These two protein chains interact to form a complex.

Contacts between the two chains:
Residue L86 in chain B is in contact with residue F10 in chain A (closest heavy-atom distance 3.8 Å).
Residue Q87 in chain B contacts residue F124 in chain A (closest heavy-atom distance 4.9 Å).
Residue W83 in chain B interacts with residue P9 in chain A (closest heavy-atom distance 4.0 Å).
Residue A85 in chain B interacts with residue M37 in chain A (closest heavy-atom distance 3.6 Å).
Residue E88 in chain B is in contact with residue F124 in chain A (closest heavy-atom distance 3.9 Å).
Residue W83 in chain B interacts with residue M37 in chain A (closest heavy-atom distance 4.4 Å).
Residue A90 in chain B contacts residue F124 in chain A (closest heavy-atom distance 3.7 Å).
Residue T89 in chain B is in contact with residue F124 in chain A (closest heavy-atom distance 4.1 Å).
Residue W83 in chain B is in contact with residue F10 in chain A (closest heavy-atom distance 4.1 Å).
Residue W83 in chain B contacts residue V36 in chain A (closest heavy-atom distance 3.6 Å).

Sequence of chain A:
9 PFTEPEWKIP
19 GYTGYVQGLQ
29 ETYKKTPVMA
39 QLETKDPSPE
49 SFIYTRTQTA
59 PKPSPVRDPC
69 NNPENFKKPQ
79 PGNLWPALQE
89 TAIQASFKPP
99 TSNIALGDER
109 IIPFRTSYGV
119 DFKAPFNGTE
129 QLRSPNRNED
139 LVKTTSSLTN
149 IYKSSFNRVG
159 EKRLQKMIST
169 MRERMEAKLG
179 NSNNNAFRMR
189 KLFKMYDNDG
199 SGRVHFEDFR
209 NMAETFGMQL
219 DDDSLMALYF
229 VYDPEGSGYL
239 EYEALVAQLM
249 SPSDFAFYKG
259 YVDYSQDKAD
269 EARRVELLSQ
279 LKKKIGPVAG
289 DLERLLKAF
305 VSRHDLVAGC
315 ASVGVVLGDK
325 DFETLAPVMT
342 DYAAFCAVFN

Sequence of chain B:
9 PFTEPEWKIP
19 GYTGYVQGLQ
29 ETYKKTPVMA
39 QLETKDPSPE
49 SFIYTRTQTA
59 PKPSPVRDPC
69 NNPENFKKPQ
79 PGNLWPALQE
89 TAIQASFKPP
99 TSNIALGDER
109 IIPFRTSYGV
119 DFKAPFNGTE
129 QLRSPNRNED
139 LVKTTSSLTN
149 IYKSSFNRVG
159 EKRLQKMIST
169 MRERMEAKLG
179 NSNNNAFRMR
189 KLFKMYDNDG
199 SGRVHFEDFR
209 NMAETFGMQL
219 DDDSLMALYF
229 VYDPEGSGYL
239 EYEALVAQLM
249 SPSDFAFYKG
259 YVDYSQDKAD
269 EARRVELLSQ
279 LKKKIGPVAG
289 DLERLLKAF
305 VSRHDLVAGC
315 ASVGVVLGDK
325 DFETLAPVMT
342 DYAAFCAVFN